Interface contacts:
Residue L25 in chain A is in contact with residue E108 in chain B (closest heavy-atom distance 4.0 Å).
Residue K203 in chain A contacts residue D113 in chain B (closest heavy-atom distance 3.0 Å).
Residue A415 in chain A contacts residue F29 in chain B (closest heavy-atom distance 4.7 Å).
Residue K203 in chain A interacts with residue D112 in chain B (closest heavy-atom distance 3.5 Å).
Residue L416 in chain A is in contact with residue P105 in chain B (closest heavy-atom distance 5.0 Å).
Residue K209 in chain A contacts residue G107 in chain B (closest heavy-atom distance 2.7 Å).
Residue I207 in chain A is in contact with residue E108 in chain B (closest heavy-atom distance 3.4 Å).
Residue F208 in chain A interacts with residue E108 in chain B (closest heavy-atom distance 4.1 Å).
Residue I207 in chain A interacts with residue G109 in chain B (closest heavy-atom distance 2.8 Å).
Residue G413 in chain A contacts residue Y101 in chain B (closest heavy-atom distance 2.5 Å).
Residue I207 in chain A contacts residue G107 in chain B (closest heavy-atom distance 3.2 Å).
Residue F208 in chain A is in contact with residue G109 in chain B (closest heavy-atom distance 4.9 Å).
Residue T210 in chain A contacts residue G107 in chain B (closest heavy-atom distance 4.7 Å).
Residue A415 in chain A is in contact with residue P105 in chain B (closest heavy-atom distance 3.9 Å).
Residue V205 in chain A interacts with residue G109 in chain B (closest heavy-atom distance 4.5 Å).
Residue I207 in chain A interacts with residue E110 in chain B (closest heavy-atom distance 4.1 Å).
Residue P204 in chain A is in contact with residue E110 in chain B (closest heavy-atom distance 3.2 Å).
Residue S28 in chain A is in contact with residue E108 in chain B (closest heavy-atom distance 3.0 Å).
Residue G413 in chain A is in contact with residue F29 in chain B (closest heavy-atom distance 3.6 Å).
Residue P211 in chain A contacts residue G107 in chain B (closest heavy-atom distance 4.0 Å).
Residue A415 in chain A interacts with residue A104 in chain B (closest heavy-atom distance 3.3 Å).
Residue E193 in chain A interacts with residue G99 in chain B (closest heavy-atom distance 4.2 Å).
Residue K203 in chain A is in contact with residue Y111 in chain B (closest heavy-atom distance 3.6 Å).
Residue D414 in chain A contacts residue F29 in chain B (closest heavy-atom distance 3.1 Å).
Residue A415 in chain A interacts with residue L103 in chain B (closest heavy-atom distance 3.5 Å).
Residue I207 in chain A contacts residue Y111 in chain B (closest heavy-atom distance 4.2 Å).
Residue A206 in chain A interacts with residue G109 in chain B (closest heavy-atom distance 3.9 Å).
Residue F196 in chain A interacts with residue Y111 in chain B (closest heavy-atom distance 3.6 Å).
Residue K203 in chain A is in contact with residue G99 in chain B (closest heavy-atom distance 4.2 Å).
Residue K38 in chain A is in contact with residue E110 in chain B (closest heavy-atom distance 3.4 Å).
Residue K410 in chain A interacts with residue F29 in chain B (closest heavy-atom distance 3.6 Å).
Residue E193 in chain A contacts residue N32 in chain B (closest heavy-atom distance 3.9 Å).
Residue P211 in chain A is in contact with residue T106 in chain B (closest heavy-atom distance 4.2 Å).
Residue K203 in chain A contacts residue Y98 in chain B (closest heavy-atom distance 3.5 Å).
Residue K209 in chain A interacts with residue E108 in chain B (closest heavy-atom distance 4.9 Å).
Residue G413 in chain A is in contact with residue L103 in chain B (closest heavy-atom distance 2.9 Å).
Residue E193 in chain A is in contact with residue Y111 in chain B (closest heavy-atom distance 2.9 Å).
Residue P189 in chain A contacts residue Y101 in chain B (closest heavy-atom distance 5.0 Å).
Residue K209 in chain A is in contact with residue Y101 in chain B (closest heavy-atom distance 3.6 Å).
Residue P204 in chain A contacts residue D112 in chain B (closest heavy-atom distance 3.5 Å).
Residue D414 in chain A interacts with residue Y101 in chain B (closest heavy-atom distance 4.8 Å).
Residue I207 in chain A is in contact with residue L103 in chain B (closest heavy-atom distance 4.5 Å).
Residue A409 in chain A interacts with residue F29 in chain B (closest heavy-atom distance 4.4 Å).
Residue Q192 in chain A contacts residue Y101 in chain B (closest heavy-atom distance 3.2 Å).
Residue V205 in chain A contacts residue Y111 in chain B (closest heavy-atom distance 2.9 Å).
Residue P204 in chain A is in contact with residue Y111 in chain B (closest heavy-atom distance 3.5 Å).
Residue V205 in chain A contacts residue E110 in chain B (closest heavy-atom distance 3.2 Å).
Residue K209 in chain A interacts with residue T106 in chain B (closest heavy-atom distance 4.7 Å).
Residue D414 in chain A is in contact with residue L103 in chain B (closest heavy-atom distance 3.5 Å).
Residue K209 in chain A contacts residue L103 in chain B (closest heavy-atom distance 4.5 Å).
Residue A206 in chain A contacts residue E110 in chain B (closest heavy-atom distance 4.6 Å).
Residue P189 in chain A is in contact with residue F29 in chain B (closest heavy-atom distance 4.0 Å).
Residue P211 in chain A contacts residue P105 in chain B (closest heavy-atom distance 3.4 Å).
Residue L25 in chain A contacts residue G107 in chain B (closest heavy-atom distance 3.9 Å).
Residue F208 in chain A is in contact with residue G107 in chain B (closest heavy-atom distance 3.3 Å).
Residue I207 in chain A is in contact with residue Y101 in chain B (closest heavy-atom distance 3.8 Å).

Sequence of chain A:
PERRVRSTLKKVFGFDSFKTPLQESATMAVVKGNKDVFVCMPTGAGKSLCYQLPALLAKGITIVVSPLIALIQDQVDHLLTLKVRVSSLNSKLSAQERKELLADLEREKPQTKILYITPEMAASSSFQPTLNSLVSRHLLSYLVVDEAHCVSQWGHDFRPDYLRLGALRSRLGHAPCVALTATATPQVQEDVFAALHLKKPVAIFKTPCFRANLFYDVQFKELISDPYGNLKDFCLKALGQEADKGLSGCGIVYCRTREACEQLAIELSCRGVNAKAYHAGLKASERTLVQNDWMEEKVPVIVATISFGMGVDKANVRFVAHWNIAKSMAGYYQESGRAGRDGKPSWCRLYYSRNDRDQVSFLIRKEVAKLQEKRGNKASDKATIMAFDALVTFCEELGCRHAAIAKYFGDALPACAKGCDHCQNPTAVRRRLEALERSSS

Sequence of chain B:
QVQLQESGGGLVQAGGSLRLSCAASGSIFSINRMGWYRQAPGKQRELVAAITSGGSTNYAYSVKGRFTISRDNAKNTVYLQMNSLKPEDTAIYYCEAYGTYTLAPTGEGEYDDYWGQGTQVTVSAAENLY

The following describes two proteins that form a bound complex.